Sequence of protein 2:
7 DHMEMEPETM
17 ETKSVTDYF

Sequence of protein 1:
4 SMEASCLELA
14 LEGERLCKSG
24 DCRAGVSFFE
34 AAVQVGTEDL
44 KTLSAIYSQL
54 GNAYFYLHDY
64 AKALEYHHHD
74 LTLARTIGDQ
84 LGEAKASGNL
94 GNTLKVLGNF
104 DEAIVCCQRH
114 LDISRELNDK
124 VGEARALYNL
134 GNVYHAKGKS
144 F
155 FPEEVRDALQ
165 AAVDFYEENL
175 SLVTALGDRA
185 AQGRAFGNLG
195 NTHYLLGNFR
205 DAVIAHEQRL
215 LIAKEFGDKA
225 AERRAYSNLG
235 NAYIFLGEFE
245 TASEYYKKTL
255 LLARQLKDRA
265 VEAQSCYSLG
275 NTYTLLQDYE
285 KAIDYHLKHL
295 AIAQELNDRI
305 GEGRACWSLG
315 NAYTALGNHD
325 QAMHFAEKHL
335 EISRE

These two protein chains interact to form a complex.

Interface contacts:
Residue Y131 in protein 1 is in contact with residue P13 in protein 2 (closest heavy-atom distance 2.9 Å).
Residue N195 in protein 1 is in contact with residue M11 in protein 2 (closest heavy-atom distance 3.4 Å).
Residue R188 in protein 1 interacts with residue T15 in protein 2 (closest heavy-atom distance 3.2 Å).
Residue Y131 in protein 1 interacts with residue E12 in protein 2 (closest heavy-atom distance 3.5 Å).
Residue K142 in protein 1 interacts with residue M11 in protein 2 (closest heavy-atom distance 3.8 Å).
Residue G85 in protein 1 is in contact with residue K19 in protein 2 (closest heavy-atom distance 2.9 Å).
Residue N232 in protein 1 is in contact with residue M9 in protein 2 (closest heavy-atom distance 3.5 Å).
Residue A48 in protein 1 interacts with residue K19 in protein 2 (closest heavy-atom distance 3.8 Å).
Residue N192 in protein 1 contacts residue E12 in protein 2 (closest heavy-atom distance 2.8 Å).
Residue K88 in protein 1 interacts with residue T18 in protein 2 (closest heavy-atom distance 3.0 Å).
Residue R128 in protein 1 contacts residue T15 in protein 2 (closest heavy-atom distance 3.5 Å).
Residue N235 in protein 1 contacts residue H8 in protein 2 (closest heavy-atom distance 3.6 Å).
Residue R128 in protein 1 is in contact with residue M16 in protein 2 (closest heavy-atom distance 3.0 Å).
Residue A48 in protein 1 is in contact with residue S20 in protein 2 (closest heavy-atom distance 3.8 Å).
Residue N92 in protein 1 contacts residue M16 in protein 2 (closest heavy-atom distance 3.6 Å).
Residue Q52 in protein 1 interacts with residue K19 in protein 2 (closest heavy-atom distance 3.1 Å).
Residue K88 in protein 1 interacts with residue E17 in protein 2 (closest heavy-atom distance 3.7 Å).
Residue N95 in protein 1 contacts residue T15 in protein 2 (closest heavy-atom distance 2.8 Å).
Residue H70 in protein 1 is in contact with residue M16 in protein 2 (closest heavy-atom distance 3.7 Å).
Residue N55 in protein 1 is in contact with residue E17 in protein 2 (closest heavy-atom distance 2.9 Å).
Residue D73 in protein 1 is in contact with residue K19 in protein 2 (closest heavy-atom distance 2.8 Å).
Residue R228 in protein 1 is in contact with residue M11 in protein 2 (closest heavy-atom distance 3.7 Å).
Residue H138 in protein 1 contacts residue M11 in protein 2 (closest heavy-atom distance 3.3 Å).
Residue R227 in protein 1 is in contact with residue E10 in protein 2 (closest heavy-atom distance 2.8 Å).
Residue S51 in protein 1 contacts residue K19 in protein 2 (closest heavy-atom distance 3.8 Å).
Residue Y59 in protein 1 is in contact with residue M16 in protein 2 (closest heavy-atom distance 3.5 Å).
Residue N195 in protein 1 is in contact with residue M9 in protein 2 (closest heavy-atom distance 3.4 Å).
Residue N192 in protein 1 contacts residue M11 in protein 2 (closest heavy-atom distance 3.5 Å).
Residue L199 in protein 1 contacts residue M9 in protein 2 (closest heavy-atom distance 3.5 Å).
Residue R128 in protein 1 contacts residue E17 in protein 2 (closest heavy-atom distance 2.7 Å).
Residue G191 in protein 1 interacts with residue E12 in protein 2 (closest heavy-atom distance 4.0 Å).
Residue V99 in protein 1 is in contact with residue E14 in protein 2 (closest heavy-atom distance 3.6 Å).
Residue S231 in protein 1 interacts with residue E10 in protein 2 (closest heavy-atom distance 3.8 Å).
Residue L14 in protein 1 is in contact with residue T22 in protein 2 (closest heavy-atom distance 3.7 Å).
Residue E17 in protein 1 contacts residue V21 in protein 2 (closest heavy-atom distance 3.0 Å).
Residue F58 in protein 1 is in contact with residue E14 in protein 2 (closest heavy-atom distance 4.0 Å).
Residue F58 in protein 1 contacts residue M16 in protein 2 (closest heavy-atom distance 3.8 Å).
Residue N232 in protein 1 is in contact with residue E10 in protein 2 (closest heavy-atom distance 3.0 Å).
Residue I49 in protein 1 contacts residue V21 in protein 2 (closest heavy-atom distance 3.9 Å).
Residue A48 in protein 1 is in contact with residue V21 in protein 2 (closest heavy-atom distance 4.0 Å).
Residue H113 in protein 1 is in contact with residue E17 in protein 2 (closest heavy-atom distance 3.8 Å).
Residue E17 in protein 1 contacts residue S20 in protein 2 (closest heavy-atom distance 2.7 Å).
Residue N132 in protein 1 is in contact with residue T15 in protein 2 (closest heavy-atom distance 3.5 Å).
Residue S47 in protein 1 contacts residue K19 in protein 2 (closest heavy-atom distance 3.6 Å).
Residue T45 in protein 1 is in contact with residue V21 in protein 2 (closest heavy-atom distance 3.7 Å).
Residue K98 in protein 1 interacts with residue E14 in protein 2 (closest heavy-atom distance 3.1 Å).
Residue N235 in protein 1 contacts residue D7 in protein 2 (closest heavy-atom distance 3.9 Å).
Residue A13 in protein 1 interacts with residue V21 in protein 2 (closest heavy-atom distance 3.8 Å).
Residue R213 in protein 1 is in contact with residue E12 in protein 2 (closest heavy-atom distance 2.9 Å).
Residue N95 in protein 1 is in contact with residue M16 in protein 2 (closest heavy-atom distance 3.6 Å).
Residue N195 in protein 1 is in contact with residue E10 in protein 2 (closest heavy-atom distance 3.0 Å).
Residue K44 in protein 1 interacts with residue Y24 in protein 2 (closest heavy-atom distance 3.1 Å).
Residue L10 in protein 1 contacts residue V21 in protein 2 (closest heavy-atom distance 4.0 Å).
Residue T96 in protein 1 is in contact with residue M16 in protein 2 (closest heavy-atom distance 4.0 Å).
Residue Y198 in protein 1 contacts residue M9 in protein 2 (closest heavy-atom distance 3.4 Å).
Residue Y198 in protein 1 interacts with residue D7 in protein 2 (closest heavy-atom distance 3.6 Å).
Residue R188 in protein 1 is in contact with residue E12 in protein 2 (closest heavy-atom distance 3.4 Å).
Residue N92 in protein 1 is in contact with residue E17 in protein 2 (closest heavy-atom distance 2.9 Å).
Residue N55 in protein 1 is in contact with residue M16 in protein 2 (closest heavy-atom distance 3.4 Å).
Residue R228 in protein 1 is in contact with residue E12 in protein 2 (closest heavy-atom distance 3.1 Å).